Sequence of chain A:
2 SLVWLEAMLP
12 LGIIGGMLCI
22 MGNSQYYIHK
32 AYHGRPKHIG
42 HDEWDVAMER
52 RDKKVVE

The following describes two proteins that form a bound complex.

Contacts between the two chains:
Residue R82 in chain B interacts with residue W45 in chain A (closest heavy-atom distance 3.2 Å).
Residue R82 in chain B interacts with residue G41 in chain A (closest heavy-atom distance 4.6 Å).
Residue K78 in chain B interacts with residue D43 in chain A (closest heavy-atom distance 4.8 Å).
Residue E92 in chain B contacts residue V56 in chain A (closest heavy-atom distance 4.2 Å).
Residue K78 in chain B is in contact with residue D46 in chain A (closest heavy-atom distance 4.9 Å).
Residue I85 in chain B interacts with residue W45 in chain A (closest heavy-atom distance 3.6 Å).
Residue E92 in chain B is in contact with residue R52 in chain A (closest heavy-atom distance 2.5 Å).
Residue R82 in chain B contacts residue D46 in chain A (closest heavy-atom distance 3.3 Å).
Residue L89 in chain B contacts residue R52 in chain A (closest heavy-atom distance 3.5 Å).
Residue K78 in chain B interacts with residue G41 in chain A (closest heavy-atom distance 3.8 Å).
Residue L89 in chain B contacts residue M49 in chain A (closest heavy-atom distance 3.6 Å).
Residue L86 in chain B interacts with residue W45 in chain A (closest heavy-atom distance 4.3 Å).
Residue K78 in chain B interacts with residue H39 in chain A (closest heavy-atom distance 4.7 Å).
Residue L89 in chain B contacts residue W45 in chain A (closest heavy-atom distance 3.6 Å).
Residue R82 in chain B is in contact with residue D43 in chain A (closest heavy-atom distance 2.3 Å).
Residue P140 in chain B interacts with residue E44 in chain A (closest heavy-atom distance 4.6 Å).
Residue R96 in chain B is in contact with residue K55 in chain A (closest heavy-atom distance 4.1 Å).
Residue I85 in chain B interacts with residue M49 in chain A (closest heavy-atom distance 3.6 Å).

Sequence of chain B:
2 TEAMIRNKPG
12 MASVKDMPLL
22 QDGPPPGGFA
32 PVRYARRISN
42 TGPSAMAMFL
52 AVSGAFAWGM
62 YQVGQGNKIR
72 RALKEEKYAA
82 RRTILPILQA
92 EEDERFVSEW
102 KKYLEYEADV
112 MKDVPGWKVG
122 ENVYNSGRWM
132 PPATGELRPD